Residue-level contacts at the interface:
Residue A291 in protein 1 is in contact with residue M147 in protein 2 (closest heavy-atom distance 4.1 Å).
Residue R309 in protein 1 is in contact with residue E154 in protein 2 (closest heavy-atom distance 4.9 Å).
Residue Q294 in protein 1 is in contact with residue M147 in protein 2 (closest heavy-atom distance 4.2 Å).
Residue L295 in protein 1 interacts with residue M147 in protein 2 (closest heavy-atom distance 3.6 Å).
Residue Y296 in protein 1 interacts with residue R146 in protein 2 (closest heavy-atom distance 4.7 Å).
Residue L295 in protein 1 is in contact with residue R146 in protein 2 (closest heavy-atom distance 3.5 Å).

This data describes a binding interaction between two proteins.

Sequence of protein 1:
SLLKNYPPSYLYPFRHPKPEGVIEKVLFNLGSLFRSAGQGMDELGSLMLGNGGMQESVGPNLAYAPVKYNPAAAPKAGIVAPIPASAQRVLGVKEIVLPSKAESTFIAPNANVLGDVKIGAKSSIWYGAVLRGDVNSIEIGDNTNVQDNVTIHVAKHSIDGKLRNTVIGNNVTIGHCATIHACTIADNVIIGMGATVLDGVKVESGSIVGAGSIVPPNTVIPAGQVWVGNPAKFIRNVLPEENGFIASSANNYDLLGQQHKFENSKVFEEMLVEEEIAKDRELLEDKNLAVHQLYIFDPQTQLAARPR

Sequence of protein 2:
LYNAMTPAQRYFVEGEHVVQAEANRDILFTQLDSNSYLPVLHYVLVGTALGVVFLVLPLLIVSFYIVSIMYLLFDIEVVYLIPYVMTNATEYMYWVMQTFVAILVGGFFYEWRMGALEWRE